Sequence of the first protein:
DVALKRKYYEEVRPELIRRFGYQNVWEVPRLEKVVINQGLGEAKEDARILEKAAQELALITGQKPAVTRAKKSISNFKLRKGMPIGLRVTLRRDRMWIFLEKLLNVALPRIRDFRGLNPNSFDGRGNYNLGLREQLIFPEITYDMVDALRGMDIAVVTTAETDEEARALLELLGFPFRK

The following describes two proteins that form a bound complex.

Sequence of the second protein:
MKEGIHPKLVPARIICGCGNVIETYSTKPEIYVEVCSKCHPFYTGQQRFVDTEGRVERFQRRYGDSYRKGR

Residue-level contacts at the interface:
Residue D3 in the first protein interacts with residue E23 in the second protein (closest heavy-atom distance 3.7 Å).
Residue A5 in the first protein is in contact with residue Y25 in the second protein (closest heavy-atom distance 4.7 Å).
Residue V4 in the first protein interacts with residue Y25 in the second protein (closest heavy-atom distance 4.0 Å).
Residue K104 in the first protein is in contact with residue Y25 in the second protein (closest heavy-atom distance 4.8 Å).
Residue L61 in the first protein is in contact with residue T27 in the second protein (closest heavy-atom distance 3.1 Å).
Residue E142 in the first protein contacts residue T27 in the second protein (closest heavy-atom distance 3.6 Å).
Residue E142 in the first protein is in contact with residue K28 in the second protein (closest heavy-atom distance 3.1 Å).
Residue V108 in the first protein interacts with residue V21 in the second protein (closest heavy-atom distance 4.1 Å).
Residue D3 in the first protein interacts with residue Y25 in the second protein (closest heavy-atom distance 2.7 Å).
Residue Q65 in the first protein is in contact with residue P7 in the second protein (closest heavy-atom distance 3.4 Å).
Residue R112 in the first protein interacts with residue E34 in the second protein (closest heavy-atom distance 3.2 Å).
Residue F140 in the first protein is in contact with residue I31 in the second protein (closest heavy-atom distance 3.7 Å).
Residue N107 in the first protein interacts with residue V21 in the second protein (closest heavy-atom distance 3.9 Å).
Residue K66 in the first protein interacts with residue H6 in the second protein (closest heavy-atom distance 4.5 Å).
Residue L105 in the first protein contacts residue I22 in the second protein (closest heavy-atom distance 5.0 Å).
Residue R117 in the first protein contacts residue H40 in the second protein (closest heavy-atom distance 2.7 Å).
Residue N107 in the first protein contacts residue I22 in the second protein (closest heavy-atom distance 3.7 Å).
Residue R97 in the first protein is in contact with residue L9 in the second protein (closest heavy-atom distance 4.4 Å).
Residue P111 in the first protein is in contact with residue E34 in the second protein (closest heavy-atom distance 4.0 Å).
Residue V108 in the first protein contacts residue I22 in the second protein (closest heavy-atom distance 4.2 Å).
Residue F140 in the first protein is in contact with residue Y32 in the second protein (closest heavy-atom distance 3.4 Å).
Residue V108 in the first protein is in contact with residue I31 in the second protein (closest heavy-atom distance 4.9 Å).
Residue K66 in the first protein contacts residue K2 in the second protein (closest heavy-atom distance 4.4 Å).
Residue I100 in the first protein contacts residue Y25 in the second protein (closest heavy-atom distance 3.7 Å).
Residue A5 in the first protein contacts residue E23 in the second protein (closest heavy-atom distance 4.8 Å).
Residue V108 in the first protein contacts residue E34 in the second protein (closest heavy-atom distance 4.8 Å).
Residue E142 in the first protein interacts with residue S26 in the second protein (closest heavy-atom distance 3.8 Å).
Residue P178 in the first protein interacts with residue P41 in the second protein (closest heavy-atom distance 4.3 Å).
Residue V108 in the first protein is in contact with residue I14 in the second protein (closest heavy-atom distance 3.9 Å).
Residue N107 in the first protein is in contact with residue V35 in the second protein (closest heavy-atom distance 3.1 Å).
Residue P111 in the first protein contacts residue C36 in the second protein (closest heavy-atom distance 3.6 Å).
Residue G64 in the first protein interacts with residue P7 in the second protein (closest heavy-atom distance 3.6 Å).
Residue L61 in the first protein contacts residue P7 in the second protein (closest heavy-atom distance 3.5 Å).
Residue T144 in the first protein is in contact with residue K28 in the second protein (closest heavy-atom distance 2.9 Å).
Residue N107 in the first protein contacts residue C36 in the second protein (closest heavy-atom distance 4.3 Å).
Residue R112 in the first protein contacts residue Y32 in the second protein (closest heavy-atom distance 3.1 Å).
Residue G118 in the first protein interacts with residue H40 in the second protein (closest heavy-atom distance 3.7 Å).
Residue F179 in the first protein is in contact with residue F42 in the second protein (closest heavy-atom distance 3.0 Å).
Residue K104 in the first protein interacts with residue E23 in the second protein (closest heavy-atom distance 4.6 Å).
Residue K104 in the first protein is in contact with residue I22 in the second protein (closest heavy-atom distance 3.1 Å).
Residue V108 in the first protein interacts with residue V33 in the second protein (closest heavy-atom distance 4.3 Å).
Residue F116 in the first protein is in contact with residue H40 in the second protein (closest heavy-atom distance 2.9 Å).
Residue I143 in the first protein is in contact with residue K28 in the second protein (closest heavy-atom distance 2.9 Å).
Residue P111 in the first protein contacts residue V35 in the second protein (closest heavy-atom distance 2.8 Å).
Residue G64 in the first protein contacts residue H6 in the second protein (closest heavy-atom distance 4.7 Å).
Residue R112 in the first protein is in contact with residue V33 in the second protein (closest heavy-atom distance 4.7 Å).
Residue Q65 in the first protein interacts with residue H6 in the second protein (closest heavy-atom distance 3.1 Å).
Residue R117 in the first protein contacts residue Q46 in the second protein (closest heavy-atom distance 3.7 Å).
Residue L61 in the first protein contacts residue K8 in the second protein (closest heavy-atom distance 4.9 Å).
Residue K66 in the first protein contacts residue I5 in the second protein (closest heavy-atom distance 3.2 Å).
Residue V108 in the first protein is in contact with residue V35 in the second protein (closest heavy-atom distance 3.5 Å).
Residue K66 in the first protein interacts with residue P7 in the second protein (closest heavy-atom distance 4.5 Å).
Residue R97 in the first protein interacts with residue H6 in the second protein (closest heavy-atom distance 3.5 Å).
Residue F140 in the first protein interacts with residue V33 in the second protein (closest heavy-atom distance 4.8 Å).
Residue E103 in the first protein interacts with residue I22 in the second protein (closest heavy-atom distance 3.3 Å).
Residue A5 in the first protein interacts with residue I22 in the second protein (closest heavy-atom distance 4.8 Å).